Sequence of the second protein:
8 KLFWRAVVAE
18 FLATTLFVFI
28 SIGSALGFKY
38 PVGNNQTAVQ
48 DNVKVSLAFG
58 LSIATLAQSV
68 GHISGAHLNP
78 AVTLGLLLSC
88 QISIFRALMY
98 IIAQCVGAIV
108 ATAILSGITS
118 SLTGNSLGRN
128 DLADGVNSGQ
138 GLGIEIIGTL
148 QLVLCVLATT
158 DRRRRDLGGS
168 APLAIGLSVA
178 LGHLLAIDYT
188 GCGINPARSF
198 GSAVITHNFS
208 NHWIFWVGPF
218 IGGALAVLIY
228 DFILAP

Residue-level contacts at the interface:
Residue L231 in the second protein contacts residue R12 in the first protein (closest heavy-atom distance 3.1 Å).
Residue L178 in the second protein contacts residue S59 in the first protein (closest heavy-atom distance 3.0 Å).
Residue Y186 in the second protein is in contact with residue Y37 in the first protein (closest heavy-atom distance 2.5 Å).
Residue V50 in the second protein interacts with residue K51 in the first protein (closest heavy-atom distance 2.4 Å).
Residue L181 in the second protein is in contact with residue F35 in the first protein (closest heavy-atom distance 3.7 Å).
Residue N49 in the second protein is in contact with residue Q43 in the first protein (closest heavy-atom distance 3.5 Å).
Residue S167 in the second protein is in contact with residue L164 in the first protein (closest heavy-atom distance 4.3 Å).
Residue S175 in the second protein contacts residue T62 in the first protein (closest heavy-atom distance 3.6 Å).
Residue L181 in the second protein contacts residue A55 in the first protein (closest heavy-atom distance 3.4 Å).
Residue A171 in the second protein contacts residue Q65 in the first protein (closest heavy-atom distance 4.0 Å).
Residue Y186 in the second protein interacts with residue T116 in the first protein (closest heavy-atom distance 4.1 Å).
Residue Q148 in the second protein interacts with residue I27 in the first protein (closest heavy-atom distance 3.2 Å).
Residue S167 in the second protein is in contact with residue G166 in the first protein (closest heavy-atom distance 4.0 Å).
Residue L182 in the second protein contacts residue S31 in the first protein (closest heavy-atom distance 3.1 Å).
Residue Q148 in the second protein contacts residue T62 in the first protein (closest heavy-atom distance 4.1 Å).
Residue A155 in the second protein interacts with residue S66 in the first protein (closest heavy-atom distance 3.9 Å).
Residue A232 in the second protein interacts with residue R12 in the first protein (closest heavy-atom distance 4.0 Å).
Residue L182 in the second protein contacts residue G30 in the first protein (closest heavy-atom distance 3.2 Å).
Residue L181 in the second protein contacts residue L58 in the first protein (closest heavy-atom distance 4.1 Å).
Residue L151 in the second protein interacts with residue S66 in the first protein (closest heavy-atom distance 4.2 Å).
Residue D185 in the second protein interacts with residue F35 in the first protein (closest heavy-atom distance 4.2 Å).
Residue D185 in the second protein contacts residue Y37 in the first protein (closest heavy-atom distance 3.4 Å).
Residue Q137 in the second protein is in contact with residue T116 in the first protein (closest heavy-atom distance 4.0 Å).
Residue Y227 in the second protein is in contact with residue S66 in the first protein (closest heavy-atom distance 3.0 Å).
Residue V50 in the second protein is in contact with residue L54 in the first protein (closest heavy-atom distance 3.9 Å).
Residue Y186 in the second protein is in contact with residue G30 in the first protein (closest heavy-atom distance 3.4 Å).
Residue C152 in the second protein contacts residue T62 in the first protein (closest heavy-atom distance 4.2 Å).
Residue D185 in the second protein is in contact with residue G34 in the first protein (closest heavy-atom distance 2.5 Å).
Residue L178 in the second protein is in contact with residue L58 in the first protein (closest heavy-atom distance 4.3 Å).
Residue Y186 in the second protein interacts with residue G34 in the first protein (closest heavy-atom distance 3.7 Å).
Residue L182 in the second protein is in contact with residue I27 in the first protein (closest heavy-atom distance 3.8 Å).
Residue L178 in the second protein interacts with residue I27 in the first protein (closest heavy-atom distance 4.1 Å).
Residue T156 in the second protein interacts with residue Q65 in the first protein (closest heavy-atom distance 3.5 Å).
Residue Q137 in the second protein contacts residue S117 in the first protein (closest heavy-atom distance 3.6 Å).
Residue I230 in the second protein contacts residue R12 in the first protein (closest heavy-atom distance 2.9 Å).
Residue Q137 in the second protein contacts residue S118 in the first protein (closest heavy-atom distance 3.5 Å).
Residue Q47 in the second protein contacts residue Q43 in the first protein (closest heavy-atom distance 4.0 Å).
Residue A155 in the second protein interacts with residue Q65 in the first protein (closest heavy-atom distance 4.0 Å).
Residue L170 in the second protein contacts residue L170 in the first protein (closest heavy-atom distance 4.0 Å).
Residue F229 in the second protein interacts with residue R12 in the first protein (closest heavy-atom distance 2.5 Å).
Residue D48 in the second protein contacts residue Q43 in the first protein (closest heavy-atom distance 4.0 Å).
Residue N49 in the second protein is in contact with residue F35 in the first protein (closest heavy-atom distance 2.9 Å).
Residue R159 in the second protein is in contact with residue D163 in the first protein (closest heavy-atom distance 4.2 Å).
Residue Q148 in the second protein interacts with residue L63 in the first protein (closest heavy-atom distance 4.4 Å).
Residue C152 in the second protein is in contact with residue S66 in the first protein (closest heavy-atom distance 4.3 Å).
Residue I226 in the second protein is in contact with residue L19 in the first protein (closest heavy-atom distance 4.4 Å).
Residue Y186 in the second protein interacts with residue L33 in the first protein (closest heavy-atom distance 4.1 Å).
Residue Q137 in the second protein is in contact with residue I115 in the first protein (closest heavy-atom distance 2.9 Å).
Residue S167 in the second protein is in contact with residue G165 in the first protein (closest heavy-atom distance 2.7 Å).
Residue L181 in the second protein is in contact with residue L54 in the first protein (closest heavy-atom distance 3.7 Å).
Residue I141 in the second protein contacts residue I115 in the first protein (closest heavy-atom distance 4.1 Å).
Residue V46 in the second protein interacts with residue Q43 in the first protein (closest heavy-atom distance 3.0 Å).
Residue L178 in the second protein contacts residue A55 in the first protein (closest heavy-atom distance 3.5 Å).
Residue I144 in the second protein is in contact with residue F26 in the first protein (closest heavy-atom distance 3.2 Å).
Residue L178 in the second protein is in contact with residue T62 in the first protein (closest heavy-atom distance 4.1 Å).
Residue L147 in the second protein contacts residue L23 in the first protein (closest heavy-atom distance 4.3 Å).
Residue D185 in the second protein is in contact with residue P38 in the first protein (closest heavy-atom distance 3.6 Å).
Residue I144 in the second protein interacts with residue L23 in the first protein (closest heavy-atom distance 3.4 Å).
Residue R159 in the second protein interacts with residue L164 in the first protein (closest heavy-atom distance 2.9 Å).
Residue C152 in the second protein interacts with residue Q65 in the first protein (closest heavy-atom distance 4.1 Å).

The following describes two proteins that form a bound complex.

Sequence of the first protein:
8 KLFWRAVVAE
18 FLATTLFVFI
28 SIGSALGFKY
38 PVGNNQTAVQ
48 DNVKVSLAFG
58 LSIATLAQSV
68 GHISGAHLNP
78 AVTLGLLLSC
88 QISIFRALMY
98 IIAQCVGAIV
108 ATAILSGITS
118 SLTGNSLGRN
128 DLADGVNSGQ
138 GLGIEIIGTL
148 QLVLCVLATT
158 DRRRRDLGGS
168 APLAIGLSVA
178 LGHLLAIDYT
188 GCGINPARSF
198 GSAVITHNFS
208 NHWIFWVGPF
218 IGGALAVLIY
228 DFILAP